Sequence of chain A:
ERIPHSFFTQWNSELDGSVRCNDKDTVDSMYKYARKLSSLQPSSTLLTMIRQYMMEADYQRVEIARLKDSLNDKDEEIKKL

Residue-level contacts at the interface:
Residue W55 in chain B is in contact with residue N57 in chain A (closest heavy-atom distance 3.1 Å).
Residue M41 in chain B interacts with residue A69 in chain A (closest heavy-atom distance 4.5 Å).
Residue M41 in chain B is in contact with residue Y68 in chain A (closest heavy-atom distance 4.3 Å).
Residue F42 in chain B is in contact with residue A69 in chain A (closest heavy-atom distance 3.2 Å).
Residue F42 in chain B is in contact with residue R70 in chain A (closest heavy-atom distance 3.9 Å).
Residue C15 in chain B is in contact with residue D99 in chain A (closest heavy-atom distance 3.8 Å).
Residue S19 in chain B contacts residue R102 in chain A (closest heavy-atom distance 4.6 Å).
Residue Q33 in chain B is in contact with residue Q76 in chain A (closest heavy-atom distance 3.4 Å).
Residue I26 in chain B contacts residue I91 in chain A (closest heavy-atom distance 3.8 Å).
Residue L27 in chain B interacts with residue L88 in chain A (closest heavy-atom distance 3.6 Å).
Residue R52 in chain B is in contact with residue N57 in chain A (closest heavy-atom distance 3.8 Å).
Residue E49 in chain B interacts with residue Y66 in chain A (closest heavy-atom distance 4.3 Å).
Residue I36 in chain B interacts with residue L72 in chain A (closest heavy-atom distance 3.2 Å).
Residue I22 in chain B interacts with residue I91 in chain A (closest heavy-atom distance 4.8 Å).
Residue E49 in chain B contacts residue K59 in chain A (closest heavy-atom distance 3.7 Å).
Residue F34 in chain B contacts residue Q76 in chain A (closest heavy-atom distance 2.1 Å).
Residue R52 in chain B interacts with residue V62 in chain A (closest heavy-atom distance 4.2 Å).
Residue I26 in chain B is in contact with residue P83 in chain A (closest heavy-atom distance 3.7 Å).
Residue S29 in chain B interacts with residue P83 in chain A (closest heavy-atom distance 3.8 Å).
Residue R52 in chain B contacts residue K59 in chain A (closest heavy-atom distance 3.8 Å).
Residue V14 in chain B is in contact with residue D99 in chain A (closest heavy-atom distance 3.5 Å).
Residue F23 in chain B is in contact with residue I91 in chain A (closest heavy-atom distance 4.1 Å).
Residue I45 in chain B is in contact with residue Y66 in chain A (closest heavy-atom distance 3.5 Å).
Residue I26 in chain B interacts with residue L87 in chain A (closest heavy-atom distance 4.3 Å).
Residue I22 in chain B contacts residue M95 in chain A (closest heavy-atom distance 4.0 Å).
Residue S19 in chain B contacts residue M95 in chain A (closest heavy-atom distance 3.2 Å).
Residue M41 in chain B interacts with residue L72 in chain A (closest heavy-atom distance 4.7 Å).
Residue I45 in chain B is in contact with residue V62 in chain A (closest heavy-atom distance 4.2 Å).
Residue I45 in chain B contacts residue M65 in chain A (closest heavy-atom distance 3.5 Å).
Residue I36 in chain B is in contact with residue Q76 in chain A (closest heavy-atom distance 2.6 Å).
Residue E59 in chain B contacts residue N57 in chain A (closest heavy-atom distance 4.2 Å).
Residue D35 in chain B contacts residue Q76 in chain A (closest heavy-atom distance 3.2 Å).
Residue F23 in chain B is in contact with residue L88 in chain A (closest heavy-atom distance 4.1 Å).
Residue S19 in chain B interacts with residue D99 in chain A (closest heavy-atom distance 2.6 Å).
Residue F23 in chain B interacts with residue R92 in chain A (closest heavy-atom distance 3.6 Å).
Residue R52 in chain B interacts with residue D58 in chain A (closest heavy-atom distance 3.2 Å).
Residue I48 in chain B contacts residue V62 in chain A (closest heavy-atom distance 4.4 Å).
Residue F42 in chain B interacts with residue S73 in chain A (closest heavy-atom distance 4.1 Å).
Residue K56 in chain B contacts residue N57 in chain A (closest heavy-atom distance 3.9 Å).
Residue I48 in chain B is in contact with residue M65 in chain A (closest heavy-atom distance 3.9 Å).
Residue L27 in chain B contacts residue P83 in chain A (closest heavy-atom distance 4.2 Å).
Residue E49 in chain B contacts residue V62 in chain A (closest heavy-atom distance 3.5 Å).
Residue W55 in chain B is in contact with residue C56 in chain A (closest heavy-atom distance 3.5 Å).
Residue I36 in chain B is in contact with residue S73 in chain A (closest heavy-atom distance 3.5 Å).
Residue I26 in chain B is in contact with residue L88 in chain A (closest heavy-atom distance 4.0 Å).
Residue I45 in chain B contacts residue A69 in chain A (closest heavy-atom distance 3.9 Å).
Residue F42 in chain B interacts with residue Y66 in chain A (closest heavy-atom distance 4.0 Å).
Residue D46 in chain B interacts with residue Y66 in chain A (closest heavy-atom distance 2.2 Å).
Residue F23 in chain B interacts with residue M95 in chain A (closest heavy-atom distance 3.5 Å).
Residue G16 in chain B contacts residue D99 in chain A (closest heavy-atom distance 3.0 Å).
Residue I36 in chain B interacts with residue A69 in chain A (closest heavy-atom distance 4.2 Å).

These two protein chains interact to form a complex.

Sequence of chain B:
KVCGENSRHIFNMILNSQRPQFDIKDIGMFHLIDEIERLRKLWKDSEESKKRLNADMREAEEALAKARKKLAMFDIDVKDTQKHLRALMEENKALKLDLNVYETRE